Sequence of chain B:
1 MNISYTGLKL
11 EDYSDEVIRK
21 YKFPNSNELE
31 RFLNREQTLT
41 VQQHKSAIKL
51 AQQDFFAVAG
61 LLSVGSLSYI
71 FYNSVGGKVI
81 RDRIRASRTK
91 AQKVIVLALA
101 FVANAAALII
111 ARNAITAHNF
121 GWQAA

These two protein chains interact to form a complex.

Contacts between the two chains:
Residue Y134 in chain A interacts with residue G121 in chain B (closest heavy-atom distance 3.0 Å).
Residue Q31 in chain A is in contact with residue R31 in chain B (closest heavy-atom distance 3.8 Å).
Residue G73 in chain A contacts residue A91 in chain B (closest heavy-atom distance 3.4 Å).
Residue E52 in chain A interacts with residue L50 in chain B (closest heavy-atom distance 4.1 Å).
Residue T56 in chain A is in contact with residue Q53 in chain B (closest heavy-atom distance 3.5 Å).
Residue S55 in chain A interacts with residue A57 in chain B (closest heavy-atom distance 4.8 Å).
Residue I44 in chain A interacts with residue T40 in chain B (closest heavy-atom distance 3.4 Å).
Residue S54 in chain A contacts residue L50 in chain B (closest heavy-atom distance 3.5 Å).
Residue L59 in chain A contacts residue A57 in chain B (closest heavy-atom distance 4.1 Å).
Residue E52 in chain A interacts with residue K49 in chain B (closest heavy-atom distance 2.9 Å).
Residue L66 in chain A interacts with residue I95 in chain B (closest heavy-atom distance 4.8 Å).
Residue L66 in chain A interacts with residue A98 in chain B (closest heavy-atom distance 4.8 Å).
Residue V35 in chain A interacts with residue N27 in chain B (closest heavy-atom distance 3.0 Å).
Residue E37 in chain A is in contact with residue N27 in chain B (closest heavy-atom distance 4.0 Å).
Residue R40 in chain A interacts with residue T40 in chain B (closest heavy-atom distance 4.6 Å).
Residue F84 in chain A is in contact with residue A91 in chain B (closest heavy-atom distance 4.3 Å).
Residue S32 in chain A contacts residue N27 in chain B (closest heavy-atom distance 4.6 Å).
Residue C36 in chain A is in contact with residue N27 in chain B (closest heavy-atom distance 4.1 Å).
Residue R41 in chain A contacts residue N34 in chain B (closest heavy-atom distance 3.8 Å).
Residue E52 in chain A interacts with residue S46 in chain B (closest heavy-atom distance 2.4 Å).
Residue E37 in chain A is in contact with residue R31 in chain B (closest heavy-atom distance 3.3 Å).
Residue S55 in chain A is in contact with residue N113 in chain B (closest heavy-atom distance 4.7 Å).
Residue R40 in chain A interacts with residue E36 in chain B (closest heavy-atom distance 4.5 Å).
Residue S32 in chain A interacts with residue R31 in chain B (closest heavy-atom distance 4.7 Å).
Residue P79 in chain A is in contact with residue A91 in chain B (closest heavy-atom distance 4.7 Å).
Residue T48 in chain A interacts with residue Q43 in chain B (closest heavy-atom distance 3.8 Å).
Residue K53 in chain A interacts with residue N119 in chain B (closest heavy-atom distance 3.2 Å).
Residue I69 in chain A interacts with residue V94 in chain B (closest heavy-atom distance 4.2 Å).
Residue E37 in chain A contacts residue E30 in chain B (closest heavy-atom distance 3.6 Å).
Residue I69 in chain A is in contact with residue I95 in chain B (closest heavy-atom distance 3.7 Å).
Residue F84 in chain A contacts residue V94 in chain B (closest heavy-atom distance 4.2 Å).
Residue Y134 in chain A interacts with residue A124 in chain B (closest heavy-atom distance 4.2 Å).
Residue R40 in chain A interacts with residue R31 in chain B (closest heavy-atom distance 4.0 Å).
Residue D33 in chain A is in contact with residue N25 in chain B (closest heavy-atom distance 2.7 Å).
Residue E37 in chain A interacts with residue E36 in chain B (closest heavy-atom distance 3.9 Å).
Residue S55 in chain A contacts residue I110 in chain B (closest heavy-atom distance 3.8 Å).
Residue Y134 in chain A is in contact with residue Q123 in chain B (closest heavy-atom distance 4.6 Å).
Residue Y70 in chain A is in contact with residue I95 in chain B (closest heavy-atom distance 3.6 Å).
Residue T81 in chain A interacts with residue K90 in chain B (closest heavy-atom distance 4.0 Å).
Residue V62 in chain A is in contact with residue V102 in chain B (closest heavy-atom distance 3.1 Å).
Residue V62 in chain A is in contact with residue L61 in chain B (closest heavy-atom distance 4.7 Å).
Residue L59 in chain A is in contact with residue L61 in chain B (closest heavy-atom distance 3.8 Å).
Residue G73 in chain A interacts with residue T89 in chain B (closest heavy-atom distance 4.5 Å).
Residue L66 in chain A is in contact with residue L99 in chain B (closest heavy-atom distance 3.5 Å).
Residue D33 in chain A interacts with residue N27 in chain B (closest heavy-atom distance 3.5 Å).
Residue S55 in chain A is in contact with residue D54 in chain B (closest heavy-atom distance 2.9 Å).
Residue R41 in chain A interacts with residue E36 in chain B (closest heavy-atom distance 3.5 Å).
Residue V72 in chain A interacts with residue A91 in chain B (closest heavy-atom distance 4.4 Å).
Residue S54 in chain A interacts with residue Q53 in chain B (closest heavy-atom distance 3.8 Å).
Residue Y134 in chain A interacts with residue W122 in chain B (closest heavy-atom distance 3.4 Å).
Residue T48 in chain A contacts residue S46 in chain B (closest heavy-atom distance 3.7 Å).
Residue I44 in chain A interacts with residue Q43 in chain B (closest heavy-atom distance 3.6 Å).
Residue G73 in chain A is in contact with residue Q92 in chain B (closest heavy-atom distance 4.5 Å).
Residue I69 in chain A contacts residue A91 in chain B (closest heavy-atom distance 4.0 Å).
Residue I133 in chain A contacts residue W122 in chain B (closest heavy-atom distance 4.3 Å).
Residue K53 in chain A interacts with residue L50 in chain B (closest heavy-atom distance 3.6 Å).
Residue L66 in chain A is in contact with residue V102 in chain B (closest heavy-atom distance 4.3 Å).
Residue F84 in chain A contacts residue K90 in chain B (closest heavy-atom distance 4.5 Å).
Residue Q31 in chain A interacts with residue Q37 in chain B (closest heavy-atom distance 3.0 Å).
Residue K45 in chain A interacts with residue Q42 in chain B (closest heavy-atom distance 3.6 Å).

Sequence of chain A:
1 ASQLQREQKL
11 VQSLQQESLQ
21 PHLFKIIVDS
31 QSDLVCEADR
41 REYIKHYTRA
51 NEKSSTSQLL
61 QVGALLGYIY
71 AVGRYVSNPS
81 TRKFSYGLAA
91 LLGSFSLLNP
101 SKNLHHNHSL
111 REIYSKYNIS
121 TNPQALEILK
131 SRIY